Contacts between the two chains:
Residue R473 in protein 1 contacts residue K920 in protein 2 (closest heavy-atom distance 4.2 Å).
Residue R101 in protein 1 is in contact with residue L499 in protein 2 (closest heavy-atom distance 3.6 Å).
Residue R101 in protein 1 interacts with residue Y520 in protein 2 (closest heavy-atom distance 4.0 Å).
Residue M488 in protein 1 contacts residue L545 in protein 2 (closest heavy-atom distance 3.5 Å).
Residue E67 in protein 1 interacts with residue A501 in protein 2 (closest heavy-atom distance 4.2 Å).
Residue D116 in protein 1 interacts with residue L519 in protein 2 (closest heavy-atom distance 3.6 Å).
Residue K118 in protein 1 contacts residue K518 in protein 2 (closest heavy-atom distance 3.4 Å).
Residue D116 in protein 1 interacts with residue Y520 in protein 2 (closest heavy-atom distance 3.7 Å).
Residue E386 in protein 1 contacts residue K920 in protein 2 (closest heavy-atom distance 4.2 Å).
Residue M488 in protein 1 contacts residue G546 in protein 2 (closest heavy-atom distance 4.0 Å).
Residue Y62 in protein 1 is in contact with residue A921 in protein 2 (closest heavy-atom distance 2.6 Å).
Residue S391 in protein 1 interacts with residue K920 in protein 2 (closest heavy-atom distance 3.3 Å).
Residue Y105 in protein 1 interacts with residue A501 in protein 2 (closest heavy-atom distance 3.0 Å).
Residue Q69 in protein 1 is in contact with residue A501 in protein 2 (closest heavy-atom distance 4.5 Å).
Residue Q120 in protein 1 interacts with residue A517 in protein 2 (closest heavy-atom distance 4.0 Å).
Residue L481 in protein 1 is in contact with residue D818 in protein 2 (closest heavy-atom distance 3.9 Å).
Residue R473 in protein 1 contacts residue A921 in protein 2 (closest heavy-atom distance 4.3 Å).
Residue G112 in protein 1 interacts with residue I504 in protein 2 (closest heavy-atom distance 4.0 Å).
Residue D358 in protein 1 is in contact with residue D240 in protein 2 (closest heavy-atom distance 3.0 Å).
Residue T113 in protein 1 interacts with residue I504 in protein 2 (closest heavy-atom distance 4.2 Å).
Residue V114 in protein 1 is in contact with residue P522 in protein 2 (closest heavy-atom distance 3.6 Å).
Residue D485 in protein 1 is in contact with residue H488 in protein 2 (closest heavy-atom distance 4.2 Å).
Residue E119 in protein 1 contacts residue A517 in protein 2 (closest heavy-atom distance 3.5 Å).
Residue I117 in protein 1 is in contact with residue L519 in protein 2 (closest heavy-atom distance 3.5 Å).
Residue D483 in protein 1 is in contact with residue E820 in protein 2 (closest heavy-atom distance 3.8 Å).
Residue Q69 in protein 1 contacts residue E500 in protein 2 (closest heavy-atom distance 3.4 Å).
Residue Y105 in protein 1 interacts with residue G502 in protein 2 (closest heavy-atom distance 4.5 Å).
Residue E119 in protein 1 is in contact with residue K518 in protein 2 (closest heavy-atom distance 2.9 Å).
Residue E477 in protein 1 contacts residue A921 in protein 2 (closest heavy-atom distance 3.6 Å).
Residue I117 in protein 1 interacts with residue K518 in protein 2 (closest heavy-atom distance 3.8 Å).
Residue V114 in protein 1 is in contact with residue A501 in protein 2 (closest heavy-atom distance 3.7 Å).
Residue D116 in protein 1 is in contact with residue H488 in protein 2 (closest heavy-atom distance 3.6 Å).
Residue K118 in protein 1 interacts with residue H488 in protein 2 (closest heavy-atom distance 4.0 Å).
Residue E379 in protein 1 is in contact with residue R791 in protein 2 (closest heavy-atom distance 3.0 Å).
Residue T486 in protein 1 interacts with residue G546 in protein 2 (closest heavy-atom distance 3.3 Å).
Residue G482 in protein 1 is in contact with residue E820 in protein 2 (closest heavy-atom distance 3.8 Å).
Residue K115 in protein 1 contacts residue E487 in protein 2 (closest heavy-atom distance 3.5 Å).
Residue D483 in protein 1 interacts with residue N821 in protein 2 (closest heavy-atom distance 3.9 Å).
Residue I117 in protein 1 is in contact with residue Y508 in protein 2 (closest heavy-atom distance 3.7 Å).
Residue D393 in protein 1 is in contact with residue K920 in protein 2 (closest heavy-atom distance 3.4 Å).
Residue E67 in protein 1 is in contact with residue G502 in protein 2 (closest heavy-atom distance 4.1 Å).
Residue N387 in protein 1 contacts residue K920 in protein 2 (closest heavy-atom distance 3.4 Å).
Residue E477 in protein 1 is in contact with residue R887 in protein 2 (closest heavy-atom distance 2.4 Å).
Residue M488 in protein 1 is in contact with residue A517 in protein 2 (closest heavy-atom distance 3.7 Å).
Residue R107 in protein 1 interacts with residue K824 in protein 2 (closest heavy-atom distance 3.9 Å).
Residue K118 in protein 1 is in contact with residue L519 in protein 2 (closest heavy-atom distance 4.5 Å).
Residue S480 in protein 1 contacts residue D818 in protein 2 (closest heavy-atom distance 4.1 Å).
Residue G482 in protein 1 interacts with residue N821 in protein 2 (closest heavy-atom distance 3.4 Å).
Residue G482 in protein 1 interacts with residue D818 in protein 2 (closest heavy-atom distance 3.4 Å).
Residue L481 in protein 1 interacts with residue N821 in protein 2 (closest heavy-atom distance 4.6 Å).
Residue D491 in protein 1 contacts residue W550 in protein 2 (closest heavy-atom distance 3.6 Å).
Residue K118 in protein 1 contacts residue L545 in protein 2 (closest heavy-atom distance 4.3 Å).
Residue Y62 in protein 1 interacts with residue H918 in protein 2 (closest heavy-atom distance 4.1 Å).
Residue R394 in protein 1 interacts with residue K920 in protein 2 (closest heavy-atom distance 4.4 Å).
Residue V114 in protein 1 contacts residue Y508 in protein 2 (closest heavy-atom distance 3.2 Å).
Residue I117 in protein 1 contacts residue L499 in protein 2 (closest heavy-atom distance 3.9 Å).
Residue D116 in protein 1 is in contact with residue H485 in protein 2 (closest heavy-atom distance 4.3 Å).
Residue E119 in protein 1 interacts with residue Y520 in protein 2 (closest heavy-atom distance 3.1 Å).
Residue I117 in protein 1 interacts with residue Y520 in protein 2 (closest heavy-atom distance 2.8 Å).
Residue K115 in protein 1 contacts residue P522 in protein 2 (closest heavy-atom distance 3.2 Å).

Sequence of protein 1:
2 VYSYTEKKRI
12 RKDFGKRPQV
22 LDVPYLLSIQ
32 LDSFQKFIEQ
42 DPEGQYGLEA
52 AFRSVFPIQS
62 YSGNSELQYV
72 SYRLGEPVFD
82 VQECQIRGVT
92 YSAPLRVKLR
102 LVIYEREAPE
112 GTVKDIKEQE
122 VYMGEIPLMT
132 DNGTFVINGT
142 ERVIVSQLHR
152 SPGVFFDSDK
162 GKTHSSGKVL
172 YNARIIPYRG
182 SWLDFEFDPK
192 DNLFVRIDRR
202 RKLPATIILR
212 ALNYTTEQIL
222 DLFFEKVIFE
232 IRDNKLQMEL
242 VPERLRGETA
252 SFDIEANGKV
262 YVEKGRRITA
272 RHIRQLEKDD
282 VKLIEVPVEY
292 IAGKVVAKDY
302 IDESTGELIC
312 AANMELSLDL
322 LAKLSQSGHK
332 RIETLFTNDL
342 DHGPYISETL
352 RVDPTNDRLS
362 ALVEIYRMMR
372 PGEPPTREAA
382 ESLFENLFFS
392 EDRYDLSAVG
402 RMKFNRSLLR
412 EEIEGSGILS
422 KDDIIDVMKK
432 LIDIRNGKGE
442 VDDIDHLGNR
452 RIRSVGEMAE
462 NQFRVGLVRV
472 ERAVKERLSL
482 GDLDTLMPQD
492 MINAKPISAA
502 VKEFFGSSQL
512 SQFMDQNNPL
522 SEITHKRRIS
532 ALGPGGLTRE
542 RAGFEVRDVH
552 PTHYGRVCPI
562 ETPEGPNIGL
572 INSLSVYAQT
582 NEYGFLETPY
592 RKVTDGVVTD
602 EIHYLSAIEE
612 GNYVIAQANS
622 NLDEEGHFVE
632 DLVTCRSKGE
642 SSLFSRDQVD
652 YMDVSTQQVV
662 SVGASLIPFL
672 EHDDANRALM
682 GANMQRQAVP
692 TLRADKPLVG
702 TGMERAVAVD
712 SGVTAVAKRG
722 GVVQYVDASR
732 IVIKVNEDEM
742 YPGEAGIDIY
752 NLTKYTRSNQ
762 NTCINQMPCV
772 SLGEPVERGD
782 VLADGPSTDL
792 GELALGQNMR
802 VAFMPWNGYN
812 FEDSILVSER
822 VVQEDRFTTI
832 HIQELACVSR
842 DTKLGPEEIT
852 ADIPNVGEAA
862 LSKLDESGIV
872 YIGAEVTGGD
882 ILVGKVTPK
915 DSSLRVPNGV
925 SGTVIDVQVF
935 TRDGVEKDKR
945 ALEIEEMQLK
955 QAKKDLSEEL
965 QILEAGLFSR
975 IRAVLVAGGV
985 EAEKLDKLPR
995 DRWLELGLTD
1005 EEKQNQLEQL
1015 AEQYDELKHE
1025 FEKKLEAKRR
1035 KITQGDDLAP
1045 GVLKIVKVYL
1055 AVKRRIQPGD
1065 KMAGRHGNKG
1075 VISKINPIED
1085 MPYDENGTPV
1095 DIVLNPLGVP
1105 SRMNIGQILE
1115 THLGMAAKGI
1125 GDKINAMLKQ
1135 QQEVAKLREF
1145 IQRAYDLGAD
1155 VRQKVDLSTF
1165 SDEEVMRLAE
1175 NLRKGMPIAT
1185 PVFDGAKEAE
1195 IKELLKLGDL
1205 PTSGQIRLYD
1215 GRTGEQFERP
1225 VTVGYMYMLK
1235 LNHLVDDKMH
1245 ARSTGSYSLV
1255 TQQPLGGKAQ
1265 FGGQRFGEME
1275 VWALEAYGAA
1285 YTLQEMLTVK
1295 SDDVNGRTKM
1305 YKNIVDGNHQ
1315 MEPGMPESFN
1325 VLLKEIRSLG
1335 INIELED

These two protein chains interact to form a complex.

Sequence of protein 2:
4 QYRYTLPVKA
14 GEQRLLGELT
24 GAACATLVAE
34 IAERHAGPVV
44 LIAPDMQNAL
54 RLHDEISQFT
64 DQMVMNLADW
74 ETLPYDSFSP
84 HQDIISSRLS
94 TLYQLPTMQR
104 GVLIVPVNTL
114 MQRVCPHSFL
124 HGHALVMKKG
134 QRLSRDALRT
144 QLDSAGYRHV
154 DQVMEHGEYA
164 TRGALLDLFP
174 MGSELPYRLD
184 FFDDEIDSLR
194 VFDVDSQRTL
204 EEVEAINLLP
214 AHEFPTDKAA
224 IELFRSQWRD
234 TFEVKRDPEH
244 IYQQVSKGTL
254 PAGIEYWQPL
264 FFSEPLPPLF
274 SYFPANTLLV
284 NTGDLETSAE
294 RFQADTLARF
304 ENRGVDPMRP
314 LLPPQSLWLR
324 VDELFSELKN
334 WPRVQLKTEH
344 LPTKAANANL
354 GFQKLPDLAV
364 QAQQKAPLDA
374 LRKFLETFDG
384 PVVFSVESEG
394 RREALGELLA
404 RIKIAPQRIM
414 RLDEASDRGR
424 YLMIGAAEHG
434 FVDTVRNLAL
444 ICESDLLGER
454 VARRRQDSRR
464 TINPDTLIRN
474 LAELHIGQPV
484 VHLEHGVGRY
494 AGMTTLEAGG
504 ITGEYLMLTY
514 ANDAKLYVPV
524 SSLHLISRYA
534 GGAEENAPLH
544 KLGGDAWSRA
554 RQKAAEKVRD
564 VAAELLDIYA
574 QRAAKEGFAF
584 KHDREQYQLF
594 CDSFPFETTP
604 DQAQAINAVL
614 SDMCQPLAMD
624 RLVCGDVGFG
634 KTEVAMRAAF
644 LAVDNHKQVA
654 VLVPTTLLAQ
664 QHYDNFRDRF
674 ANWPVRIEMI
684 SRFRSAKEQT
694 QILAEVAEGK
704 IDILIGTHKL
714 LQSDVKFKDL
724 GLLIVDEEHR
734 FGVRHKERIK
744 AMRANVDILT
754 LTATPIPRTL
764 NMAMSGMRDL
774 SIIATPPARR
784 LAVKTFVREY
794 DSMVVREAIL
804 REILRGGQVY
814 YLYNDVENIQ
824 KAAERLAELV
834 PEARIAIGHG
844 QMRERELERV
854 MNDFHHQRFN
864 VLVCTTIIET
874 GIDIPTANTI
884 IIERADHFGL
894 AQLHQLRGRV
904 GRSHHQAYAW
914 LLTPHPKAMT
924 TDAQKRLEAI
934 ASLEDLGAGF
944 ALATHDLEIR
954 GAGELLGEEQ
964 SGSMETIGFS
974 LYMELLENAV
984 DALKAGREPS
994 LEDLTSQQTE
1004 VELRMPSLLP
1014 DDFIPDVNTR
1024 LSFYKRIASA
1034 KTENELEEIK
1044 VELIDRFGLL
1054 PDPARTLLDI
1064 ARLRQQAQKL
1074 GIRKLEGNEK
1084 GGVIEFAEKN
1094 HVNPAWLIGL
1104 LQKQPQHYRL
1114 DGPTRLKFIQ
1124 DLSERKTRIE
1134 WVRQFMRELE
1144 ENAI